Sequence of chain A:
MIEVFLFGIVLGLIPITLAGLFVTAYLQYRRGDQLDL

Contacts between the two chains:
Residue L95 in chain B is in contact with residue L13 in chain A (closest heavy-atom distance 3.9 Å).
Residue I98 in chain B interacts with residue I14 in chain A (closest heavy-atom distance 4.9 Å).
Residue F33 in chain B interacts with residue T17 in chain A (closest heavy-atom distance 3.4 Å).
Residue T107 in chain B is in contact with residue L21 in chain A (closest heavy-atom distance 4.2 Å).
Residue F102 in chain B contacts residue I14 in chain A (closest heavy-atom distance 4.0 Å).
Residue W88 in chain B interacts with residue L6 in chain A (closest heavy-atom distance 3.7 Å).
Residue L99 in chain B is in contact with residue I14 in chain A (closest heavy-atom distance 4.1 Å).
Residue L99 in chain B interacts with residue T17 in chain A (closest heavy-atom distance 3.7 Å).
Residue W88 in chain B contacts residue I9 in chain A (closest heavy-atom distance 4.4 Å).
Residue L106 in chain B interacts with residue L18 in chain A (closest heavy-atom distance 4.1 Å).
Residue M92 in chain B interacts with residue L6 in chain A (closest heavy-atom distance 3.8 Å).
Residue L36 in chain B interacts with residue T17 in chain A (closest heavy-atom distance 4.4 Å).
Residue F33 in chain B interacts with residue G20 in chain A (closest heavy-atom distance 3.9 Å).
Residue F33 in chain B contacts residue L21 in chain A (closest heavy-atom distance 4.1 Å).
Residue F102 in chain B interacts with residue T17 in chain A (closest heavy-atom distance 5.0 Å).
Residue L215 in chain B contacts residue Q28 in chain A (closest heavy-atom distance 3.3 Å).
Residue L95 in chain B is in contact with residue V10 in chain A (closest heavy-atom distance 4.4 Å).
Residue S91 in chain B is in contact with residue L6 in chain A (closest heavy-atom distance 3.4 Å).
Residue R87 in chain B interacts with residue E3 in chain A (closest heavy-atom distance 4.4 Å).
Residue L106 in chain B contacts residue F22 in chain A (closest heavy-atom distance 3.9 Å).
Residue M96 in chain B is in contact with residue L13 in chain A (closest heavy-atom distance 4.3 Å).
Residue P214 in chain B interacts with residue Q28 in chain A (closest heavy-atom distance 4.4 Å).
Residue F102 in chain B contacts residue L18 in chain A (closest heavy-atom distance 3.8 Å).
Residue M92 in chain B is in contact with residue I9 in chain A (closest heavy-atom distance 3.9 Å).
Residue L106 in chain B is in contact with residue L21 in chain A (closest heavy-atom distance 3.8 Å).
Residue F102 in chain B interacts with residue L21 in chain A (closest heavy-atom distance 4.0 Å).
Residue I143 in chain B contacts residue M1 in chain A (closest heavy-atom distance 4.3 Å).
Residue L95 in chain B contacts residue I14 in chain A (closest heavy-atom distance 4.2 Å).
Residue R103 in chain B contacts residue L21 in chain A (closest heavy-atom distance 3.8 Å).
Residue L95 in chain B contacts residue I9 in chain A (closest heavy-atom distance 4.3 Å).
Residue N31 in chain B interacts with residue T24 in chain A (closest heavy-atom distance 3.4 Å).
Residue W88 in chain B is in contact with residue F5 in chain A (closest heavy-atom distance 4.4 Å).
Residue F33 in chain B contacts residue T24 in chain A (closest heavy-atom distance 4.2 Å).
Residue H29 in chain B is in contact with residue Q28 in chain A (closest heavy-atom distance 4.0 Å).
Residue L99 in chain B is in contact with residue L13 in chain A (closest heavy-atom distance 4.0 Å).
Residue L215 in chain B contacts residue A25 in chain A (closest heavy-atom distance 4.3 Å).
Residue N31 in chain B is in contact with residue Q28 in chain A (closest heavy-atom distance 4.8 Å).

This data describes a binding interaction between two proteins.

Sequence of chain B:
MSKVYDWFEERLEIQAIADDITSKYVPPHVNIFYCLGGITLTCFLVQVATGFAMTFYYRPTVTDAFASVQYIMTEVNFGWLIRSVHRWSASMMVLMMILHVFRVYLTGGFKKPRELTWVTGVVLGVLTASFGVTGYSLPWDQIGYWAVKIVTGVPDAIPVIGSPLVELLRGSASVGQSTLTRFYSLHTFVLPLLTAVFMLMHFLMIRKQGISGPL